Sequence of protein 1:
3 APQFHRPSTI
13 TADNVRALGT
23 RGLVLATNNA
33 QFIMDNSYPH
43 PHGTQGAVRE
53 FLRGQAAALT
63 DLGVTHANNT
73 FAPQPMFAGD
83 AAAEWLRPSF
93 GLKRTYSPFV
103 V

Interface contacts:
Residue Y677 in protein 2 interacts with residue K95 in protein 1 (closest heavy-atom distance 3.3 Å).
Residue N841 in protein 2 interacts with residue V26 in protein 1 (closest heavy-atom distance 3.3 Å).
Residue N873 in protein 2 interacts with residue N30 in protein 1 (closest heavy-atom distance 2.4 Å).
Residue M842 in protein 2 contacts residue L64 in protein 1 (closest heavy-atom distance 3.7 Å).
Residue Y677 in protein 2 contacts residue F79 in protein 1 (closest heavy-atom distance 3.1 Å).
Residue Q840 in protein 2 interacts with residue Q57 in protein 1 (closest heavy-atom distance 3.0 Å).
Residue Q895 in protein 2 is in contact with residue G65 in protein 1 (closest heavy-atom distance 3.7 Å).
Residue H639 in protein 2 is in contact with residue F79 in protein 1 (closest heavy-atom distance 3.6 Å).
Residue C642 in protein 2 is in contact with residue M78 in protein 1 (closest heavy-atom distance 3.5 Å).
Residue A837 in protein 2 is in contact with residue Q57 in protein 1 (closest heavy-atom distance 2.9 Å).
Residue H639 in protein 2 interacts with residue M78 in protein 1 (closest heavy-atom distance 3.3 Å).
Residue E851 in protein 2 is in contact with residue F101 in protein 1 (closest heavy-atom distance 3.9 Å).
Residue C642 in protein 2 is in contact with residue F79 in protein 1 (closest heavy-atom distance 3.6 Å).
Residue N841 in protein 2 contacts residue T22 in protein 1 (closest heavy-atom distance 4.0 Å).
Residue A872 in protein 2 is in contact with residue N30 in protein 1 (closest heavy-atom distance 3.6 Å).
Residue A643 in protein 2 contacts residue M78 in protein 1 (closest heavy-atom distance 3.2 Å).
Residue Q895 in protein 2 interacts with residue L61 in protein 1 (closest heavy-atom distance 3.6 Å).
Residue V771 in protein 2 is in contact with residue A58 in protein 1 (closest heavy-atom distance 3.8 Å).
Residue D833 in protein 2 interacts with residue L54 in protein 1 (closest heavy-atom distance 3.8 Å).
Residue G850 in protein 2 is in contact with residue V103 in protein 1 (closest heavy-atom distance 3.8 Å).
Residue Y836 in protein 2 contacts residue Q57 in protein 1 (closest heavy-atom distance 3.6 Å).
Residue L892 in protein 2 contacts residue H68 in protein 1 (closest heavy-atom distance 3.8 Å).
Residue R790 in protein 2 contacts residue D82 in protein 1 (closest heavy-atom distance 3.4 Å).
Residue R790 in protein 2 interacts with residue A80 in protein 1 (closest heavy-atom distance 3.3 Å).
Residue N777 in protein 2 contacts residue Q47 in protein 1 (closest heavy-atom distance 2.9 Å).
Residue E638 in protein 2 interacts with residue F79 in protein 1 (closest heavy-atom distance 3.1 Å).
Residue E846 in protein 2 contacts residue T67 in protein 1 (closest heavy-atom distance 3.6 Å).
Residue V871 in protein 2 interacts with residue V26 in protein 1 (closest heavy-atom distance 3.8 Å).
Residue V871 in protein 2 interacts with residue R23 in protein 1 (closest heavy-atom distance 4.0 Å).
Residue C853 in protein 2 is in contact with residue F101 in protein 1 (closest heavy-atom distance 3.5 Å).
Residue P845 in protein 2 is in contact with residue H68 in protein 1 (closest heavy-atom distance 4.1 Å).
Residue D833 in protein 2 interacts with residue V50 in protein 1 (closest heavy-atom distance 3.7 Å).
Residue D681 in protein 2 contacts residue T97 in protein 1 (closest heavy-atom distance 3.3 Å).
Residue A837 in protein 2 is in contact with residue L54 in protein 1 (closest heavy-atom distance 4.1 Å).
Residue R646 in protein 2 interacts with residue Y98 in protein 1 (closest heavy-atom distance 3.3 Å).
Residue M842 in protein 2 contacts residue L61 in protein 1 (closest heavy-atom distance 3.9 Å).
Residue R646 in protein 2 interacts with residue R96 in protein 1 (closest heavy-atom distance 3.5 Å).
Residue N777 in protein 2 interacts with residue R51 in protein 1 (closest heavy-atom distance 2.4 Å).
Residue L894 in protein 2 contacts residue L61 in protein 1 (closest heavy-atom distance 3.4 Å).
Residue E852 in protein 2 contacts residue F101 in protein 1 (closest heavy-atom distance 3.7 Å).
Residue R790 in protein 2 contacts residue F79 in protein 1 (closest heavy-atom distance 3.4 Å).
Residue A645 in protein 2 contacts residue R96 in protein 1 (closest heavy-atom distance 3.4 Å).
Residue V844 in protein 2 contacts residue H68 in protein 1 (closest heavy-atom distance 3.6 Å).
Residue T676 in protein 2 interacts with residue K95 in protein 1 (closest heavy-atom distance 3.0 Å).
Residue C642 in protein 2 contacts residue L94 in protein 1 (closest heavy-atom distance 3.6 Å).
Residue R646 in protein 2 is in contact with residue P100 in protein 1 (closest heavy-atom distance 3.8 Å).
Residue A872 in protein 2 is in contact with residue V26 in protein 1 (closest heavy-atom distance 3.3 Å).
Residue A898 in protein 2 interacts with residue A58 in protein 1 (closest heavy-atom distance 3.7 Å).
Residue F776 in protein 2 interacts with residue L54 in protein 1 (closest heavy-atom distance 3.8 Å).
Residue L678 in protein 2 interacts with residue T97 in protein 1 (closest heavy-atom distance 3.8 Å).
Residue L892 in protein 2 is in contact with residue N71 in protein 1 (closest heavy-atom distance 4.0 Å).
Residue R778 in protein 2 contacts residue R51 in protein 1 (closest heavy-atom distance 4.0 Å).
Residue C642 in protein 2 is in contact with residue R96 in protein 1 (closest heavy-atom distance 3.3 Å).
Residue A789 in protein 2 interacts with residue F79 in protein 1 (closest heavy-atom distance 3.2 Å).
Residue R646 in protein 2 is in contact with residue S99 in protein 1 (closest heavy-atom distance 3.4 Å).
Residue D775 in protein 2 interacts with residue R51 in protein 1 (closest heavy-atom distance 3.0 Å).
Residue Q840 in protein 2 is in contact with residue A58 in protein 1 (closest heavy-atom distance 3.5 Å).
Residue P889 in protein 2 contacts residue P100 in protein 1 (closest heavy-atom distance 3.4 Å).
Residue L892 in protein 2 is in contact with residue T72 in protein 1 (closest heavy-atom distance 3.7 Å).
Residue Q840 in protein 2 contacts residue L61 in protein 1 (closest heavy-atom distance 3.6 Å).

These two protein chains interact to form a complex.

Sequence of protein 2:
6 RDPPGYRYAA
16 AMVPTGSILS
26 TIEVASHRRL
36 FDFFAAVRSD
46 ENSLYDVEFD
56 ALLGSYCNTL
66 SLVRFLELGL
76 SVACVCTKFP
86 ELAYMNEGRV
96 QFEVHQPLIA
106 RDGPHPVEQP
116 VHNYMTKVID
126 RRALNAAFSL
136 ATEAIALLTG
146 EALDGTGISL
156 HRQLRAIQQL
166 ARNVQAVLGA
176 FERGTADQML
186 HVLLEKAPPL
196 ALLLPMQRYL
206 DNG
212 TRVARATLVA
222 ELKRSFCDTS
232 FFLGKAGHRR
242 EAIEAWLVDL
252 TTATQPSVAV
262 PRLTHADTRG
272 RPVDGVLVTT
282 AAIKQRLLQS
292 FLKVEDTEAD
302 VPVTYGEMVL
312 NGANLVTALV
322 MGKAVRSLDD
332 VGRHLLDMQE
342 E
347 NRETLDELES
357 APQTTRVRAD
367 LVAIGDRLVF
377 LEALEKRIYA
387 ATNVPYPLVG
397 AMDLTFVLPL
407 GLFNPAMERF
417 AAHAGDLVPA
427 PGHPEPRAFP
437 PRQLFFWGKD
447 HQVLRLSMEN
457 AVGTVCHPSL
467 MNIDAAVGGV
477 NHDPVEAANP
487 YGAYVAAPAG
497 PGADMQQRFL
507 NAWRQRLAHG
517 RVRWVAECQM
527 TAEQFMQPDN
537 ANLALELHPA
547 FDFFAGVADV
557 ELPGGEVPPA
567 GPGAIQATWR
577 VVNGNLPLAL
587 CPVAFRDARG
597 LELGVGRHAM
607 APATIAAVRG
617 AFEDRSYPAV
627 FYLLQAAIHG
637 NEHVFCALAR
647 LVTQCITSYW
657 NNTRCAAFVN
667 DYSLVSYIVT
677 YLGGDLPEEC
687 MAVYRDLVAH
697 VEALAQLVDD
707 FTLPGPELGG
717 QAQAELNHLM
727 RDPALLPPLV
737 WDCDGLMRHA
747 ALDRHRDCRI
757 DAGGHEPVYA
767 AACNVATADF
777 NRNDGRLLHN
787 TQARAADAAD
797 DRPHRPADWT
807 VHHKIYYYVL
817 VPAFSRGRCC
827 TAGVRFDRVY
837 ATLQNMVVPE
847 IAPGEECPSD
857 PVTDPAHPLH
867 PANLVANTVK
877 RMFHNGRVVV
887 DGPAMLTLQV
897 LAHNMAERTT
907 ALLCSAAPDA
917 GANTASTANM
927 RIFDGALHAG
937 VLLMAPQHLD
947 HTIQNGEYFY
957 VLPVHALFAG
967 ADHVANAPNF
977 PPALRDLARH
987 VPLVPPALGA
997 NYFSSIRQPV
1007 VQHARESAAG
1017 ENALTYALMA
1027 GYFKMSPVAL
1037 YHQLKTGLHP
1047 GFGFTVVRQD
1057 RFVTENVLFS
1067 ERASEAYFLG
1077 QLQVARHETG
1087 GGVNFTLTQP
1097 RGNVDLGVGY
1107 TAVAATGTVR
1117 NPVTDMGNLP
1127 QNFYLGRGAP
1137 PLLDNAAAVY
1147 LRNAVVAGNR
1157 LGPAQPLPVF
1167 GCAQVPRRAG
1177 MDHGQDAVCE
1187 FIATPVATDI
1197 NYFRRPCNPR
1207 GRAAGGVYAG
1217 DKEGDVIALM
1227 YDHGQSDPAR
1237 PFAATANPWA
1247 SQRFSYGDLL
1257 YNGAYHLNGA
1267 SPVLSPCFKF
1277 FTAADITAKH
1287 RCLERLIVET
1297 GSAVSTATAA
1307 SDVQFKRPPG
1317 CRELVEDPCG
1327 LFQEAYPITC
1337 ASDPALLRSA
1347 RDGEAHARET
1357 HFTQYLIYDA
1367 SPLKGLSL